Sequence of chain A:
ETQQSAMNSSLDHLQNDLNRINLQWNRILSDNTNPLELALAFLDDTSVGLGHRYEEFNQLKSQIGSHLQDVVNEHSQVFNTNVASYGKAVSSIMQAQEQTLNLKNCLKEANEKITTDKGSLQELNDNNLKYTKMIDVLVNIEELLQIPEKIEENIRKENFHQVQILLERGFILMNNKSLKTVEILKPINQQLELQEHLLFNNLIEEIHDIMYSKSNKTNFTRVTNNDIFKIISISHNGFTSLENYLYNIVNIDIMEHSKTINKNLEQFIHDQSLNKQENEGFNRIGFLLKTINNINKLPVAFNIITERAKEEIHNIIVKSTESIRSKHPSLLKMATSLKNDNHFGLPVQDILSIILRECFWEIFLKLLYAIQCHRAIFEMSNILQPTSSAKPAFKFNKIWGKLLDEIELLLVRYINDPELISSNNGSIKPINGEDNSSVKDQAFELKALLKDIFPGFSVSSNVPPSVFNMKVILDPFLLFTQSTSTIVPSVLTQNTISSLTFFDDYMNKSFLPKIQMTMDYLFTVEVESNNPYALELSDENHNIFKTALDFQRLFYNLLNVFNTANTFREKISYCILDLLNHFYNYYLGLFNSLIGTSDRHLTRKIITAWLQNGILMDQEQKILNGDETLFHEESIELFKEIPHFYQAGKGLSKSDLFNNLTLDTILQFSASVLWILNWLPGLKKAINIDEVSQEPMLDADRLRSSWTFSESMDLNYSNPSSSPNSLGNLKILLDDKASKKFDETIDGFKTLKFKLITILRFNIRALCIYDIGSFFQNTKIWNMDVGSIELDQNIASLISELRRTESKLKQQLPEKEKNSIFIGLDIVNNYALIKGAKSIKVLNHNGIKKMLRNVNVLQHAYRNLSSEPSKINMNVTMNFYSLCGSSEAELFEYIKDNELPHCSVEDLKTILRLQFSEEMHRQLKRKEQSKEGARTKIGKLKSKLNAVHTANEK

Sequence of chain B:
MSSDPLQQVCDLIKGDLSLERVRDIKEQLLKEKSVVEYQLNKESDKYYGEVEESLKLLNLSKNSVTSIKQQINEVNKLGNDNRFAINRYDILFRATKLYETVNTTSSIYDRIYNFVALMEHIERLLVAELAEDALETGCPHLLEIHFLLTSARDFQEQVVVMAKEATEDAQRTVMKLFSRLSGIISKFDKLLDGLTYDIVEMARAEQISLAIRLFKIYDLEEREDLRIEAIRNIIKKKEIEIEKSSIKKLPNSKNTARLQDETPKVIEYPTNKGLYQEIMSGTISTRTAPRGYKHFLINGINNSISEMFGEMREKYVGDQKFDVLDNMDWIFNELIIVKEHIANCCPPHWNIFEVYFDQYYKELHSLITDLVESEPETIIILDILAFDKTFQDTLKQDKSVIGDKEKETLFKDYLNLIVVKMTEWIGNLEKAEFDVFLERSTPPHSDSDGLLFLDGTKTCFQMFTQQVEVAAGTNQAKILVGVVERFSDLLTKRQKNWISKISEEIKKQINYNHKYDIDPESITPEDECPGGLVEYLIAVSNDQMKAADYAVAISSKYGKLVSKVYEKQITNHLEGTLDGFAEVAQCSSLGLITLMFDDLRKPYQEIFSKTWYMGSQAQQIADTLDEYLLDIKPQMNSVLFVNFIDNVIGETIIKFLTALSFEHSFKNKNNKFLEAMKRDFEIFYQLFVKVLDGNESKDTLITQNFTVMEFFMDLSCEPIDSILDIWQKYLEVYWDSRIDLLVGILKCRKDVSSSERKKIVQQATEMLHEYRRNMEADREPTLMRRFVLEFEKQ

Contacts between the two chains:
Residue V158 in chain A interacts with residue K26 in chain B (closest heavy-atom distance 3.8 Å).
Residue K154 in chain A is in contact with residue Q7 in chain B (closest heavy-atom distance 4.1 Å).
Residue L57 in chain A is in contact with residue T105 in chain B (closest heavy-atom distance 3.6 Å).
Residue A60 in chain A contacts residue S107 in chain B (closest heavy-atom distance 4.2 Å).
Residue L61 in chain A contacts residue R172 in chain B (closest heavy-atom distance 3.4 Å).
Residue A60 in chain A contacts residue D110 in chain B (closest heavy-atom distance 3.6 Å).
Residue K151 in chain A is in contact with residue K33 in chain B (closest heavy-atom distance 3.7 Å).
Residue R41 in chain A is in contact with residue F93 in chain B (closest heavy-atom distance 3.8 Å).
Residue T202 in chain A contacts residue D16 in chain B (closest heavy-atom distance 3.2 Å).
Residue P56 in chain A contacts residue E168 in chain B (closest heavy-atom distance 3.7 Å).
Residue A131 in chain A contacts residue E50 in chain B (closest heavy-atom distance 4.3 Å).
Residue L57 in chain A contacts residue T104 in chain B (closest heavy-atom distance 3.8 Å).
Residue L81 in chain A contacts residue F93 in chain B (closest heavy-atom distance 3.5 Å).
Residue M155 in chain A interacts with residue L29 in chain B (closest heavy-atom distance 4.3 Å).
Residue A62 in chain A is in contact with residue Q171 in chain B (closest heavy-atom distance 3.5 Å).
Residue F78 in chain A interacts with residue K97 in chain B (closest heavy-atom distance 3.3 Å).
Residue A105 in chain A is in contact with residue G79 in chain B (closest heavy-atom distance 3.8 Å).
Residue E119 in chain A interacts with residue V65 in chain B (closest heavy-atom distance 4.1 Å).
Residue P56 in chain A is in contact with residue N103 in chain B (closest heavy-atom distance 3.2 Å).
Residue E95 in chain A contacts residue N87 in chain B (closest heavy-atom distance 4.2 Å).
Residue A105 in chain A interacts with residue V75 in chain B (closest heavy-atom distance 3.5 Å).
Residue Q116 in chain A interacts with residue I68 in chain B (closest heavy-atom distance 3.7 Å).
Residue L61 in chain A is in contact with residue K176 in chain B (closest heavy-atom distance 4.1 Å).
Residue N37 in chain A interacts with residue D90 in chain B (closest heavy-atom distance 3.9 Å).
Residue A60 in chain A contacts residue S106 in chain B (closest heavy-atom distance 3.3 Å).
Residue I135 in chain A contacts residue Y47 in chain B (closest heavy-atom distance 3.8 Å).
Residue L57 in chain A is in contact with residue V102 in chain B (closest heavy-atom distance 4.0 Å).
Residue L61 in chain A is in contact with residue S106 in chain B (closest heavy-atom distance 4.2 Å).
Residue A62 in chain A is in contact with residue D169 in chain B (closest heavy-atom distance 3.8 Å).
Residue L59 in chain A contacts residue S106 in chain B (closest heavy-atom distance 3.7 Å).
Residue Q116 in chain A interacts with residue K69 in chain B (closest heavy-atom distance 3.6 Å).
Residue N55 in chain A is in contact with residue N103 in chain B (closest heavy-atom distance 4.2 Å).
Residue L61 in chain A interacts with residue Y109 in chain B (closest heavy-atom distance 3.8 Å).
Residue N132 in chain A contacts residue S54 in chain B (closest heavy-atom distance 4.2 Å).
Residue E95 in chain A is in contact with residue R88 in chain B (closest heavy-atom distance 4.0 Å).
Residue S113 in chain A interacts with residue I72 in chain B (closest heavy-atom distance 3.8 Å).
Residue L57 in chain A interacts with residue N103 in chain B (closest heavy-atom distance 3.4 Å).
Residue A60 in chain A is in contact with residue Y109 in chain B (closest heavy-atom distance 4.1 Å).
Residue E77 in chain A is in contact with residue K97 in chain B (closest heavy-atom distance 4.0 Å).
Residue L61 in chain A is in contact with residue Q171 in chain B (closest heavy-atom distance 3.0 Å).
Residue H96 in chain A interacts with residue N87 in chain B (closest heavy-atom distance 3.3 Å).
Residue E58 in chain A contacts residue D169 in chain B (closest heavy-atom distance 4.2 Å).
Residue L44 in chain A interacts with residue K97 in chain B (closest heavy-atom distance 4.2 Å).
Residue V99 in chain A is in contact with residue I86 in chain B (closest heavy-atom distance 4.2 Å).
Residue I135 in chain A interacts with residue E50 in chain B (closest heavy-atom distance 3.7 Å).
Residue A62 in chain A contacts residue R172 in chain B (closest heavy-atom distance 3.8 Å).
Residue R74 in chain A interacts with residue K97 in chain B (closest heavy-atom distance 4.0 Å).
Residue A131 in chain A contacts residue S54 in chain B (closest heavy-atom distance 4.0 Å).
Residue K109 in chain A interacts with residue N76 in chain B (closest heavy-atom distance 3.4 Å).
Residue F78 in chain A is in contact with residue L98 in chain B (closest heavy-atom distance 3.9 Å).
Residue V203 in chain A contacts residue D16 in chain B (closest heavy-atom distance 2.7 Å).
Residue K109 in chain A is in contact with residue I72 in chain B (closest heavy-atom distance 3.7 Å).
Residue A105 in chain A interacts with residue N76 in chain B (closest heavy-atom distance 4.3 Å).
Residue L81 in chain A contacts residue L98 in chain B (closest heavy-atom distance 3.6 Å).
Residue N53 in chain A contacts residue E100 in chain B (closest heavy-atom distance 2.9 Å).
Residue D66 in chain A contacts residue S106 in chain B (closest heavy-atom distance 3.8 Å).
Residue T54 in chain A interacts with residue N103 in chain B (closest heavy-atom distance 3.9 Å).
Residue S112 in chain A contacts residue I68 in chain B (closest heavy-atom distance 4.2 Å).
Residue K109 in chain A is in contact with residue V75 in chain B (closest heavy-atom distance 3.6 Å).
Residue V203 in chain A is in contact with residue L17 in chain B (closest heavy-atom distance 3.7 Å).

This data describes a binding interaction between two proteins.